Sequence of the first protein:
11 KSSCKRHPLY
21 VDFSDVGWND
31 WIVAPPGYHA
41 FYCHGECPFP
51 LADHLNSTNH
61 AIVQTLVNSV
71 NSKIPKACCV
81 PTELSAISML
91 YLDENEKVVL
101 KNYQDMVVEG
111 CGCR

Contacts between the two chains:
Residue S88 in the first protein is in contact with residue W60 in the second protein (closest heavy-atom distance 3.4 Å).
Residue V33 in the first protein interacts with residue V81 in the second protein (closest heavy-atom distance 3.4 Å).
Residue G37 in the first protein is in contact with residue N65 in the second protein (closest heavy-atom distance 4.5 Å).
Residue L90 in the first protein interacts with residue S44 in the second protein (closest heavy-atom distance 3.6 Å).
Residue V33 in the first protein contacts residue F83 in the second protein (closest heavy-atom distance 4.2 Å).
Residue P35 in the first protein contacts residue W60 in the second protein (closest heavy-atom distance 4.3 Å).
Residue G37 in the first protein is in contact with residue F64 in the second protein (closest heavy-atom distance 5.0 Å).
Residue P35 in the first protein interacts with residue N65 in the second protein (closest heavy-atom distance 4.1 Å).
Residue V98 in the first protein contacts residue S44 in the second protein (closest heavy-atom distance 4.6 Å).
Residue L92 in the first protein is in contact with residue R46 in the second protein (closest heavy-atom distance 4.2 Å).
Residue A86 in the first protein is in contact with residue L61 in the second protein (closest heavy-atom distance 3.7 Å).
Residue K97 in the first protein interacts with residue N17 in the second protein (closest heavy-atom distance 3.6 Å).
Residue A34 in the first protein interacts with residue W60 in the second protein (closest heavy-atom distance 3.8 Å).
Residue K97 in the first protein contacts residue E21 in the second protein (closest heavy-atom distance 5.0 Å).
Residue L84 in the first protein interacts with residue E34 in the second protein (closest heavy-atom distance 4.2 Å).
Residue V33 in the first protein interacts with residue Y82 in the second protein (closest heavy-atom distance 4.8 Å).
Residue N102 in the first protein interacts with residue L61 in the second protein (closest heavy-atom distance 3.9 Å).
Residue L90 in the first protein interacts with residue Y42 in the second protein (closest heavy-atom distance 4.2 Å).
Residue D30 in the first protein contacts residue Q80 in the second protein (closest heavy-atom distance 3.6 Å).
Residue L92 in the first protein contacts residue V81 in the second protein (closest heavy-atom distance 4.0 Å).
Residue V98 in the first protein contacts residue V81 in the second protein (closest heavy-atom distance 3.9 Å).
Residue K97 in the first protein is in contact with residue R46 in the second protein (closest heavy-atom distance 4.7 Å).
Residue L90 in the first protein is in contact with residue K56 in the second protein (closest heavy-atom distance 4.5 Å).
Residue P36 in the first protein is in contact with residue N65 in the second protein (closest heavy-atom distance 4.1 Å).
Residue L90 in the first protein interacts with residue F83 in the second protein (closest heavy-atom distance 4.0 Å).
Residue A86 in the first protein interacts with residue E34 in the second protein (closest heavy-atom distance 3.4 Å).
Residue S85 in the first protein contacts residue K37 in the second protein (closest heavy-atom distance 3.8 Å).
Residue L92 in the first protein contacts residue Q80 in the second protein (closest heavy-atom distance 3.8 Å).
Residue A34 in the first protein interacts with residue F83 in the second protein (closest heavy-atom distance 3.6 Å).
Residue S88 in the first protein is in contact with residue L61 in the second protein (closest heavy-atom distance 2.8 Å).
Residue P35 in the first protein is in contact with residue D63 in the second protein (closest heavy-atom distance 3.7 Å).
Residue S88 in the first protein is in contact with residue C59 in the second protein (closest heavy-atom distance 4.8 Å).
Residue L90 in the first protein is in contact with residue V81 in the second protein (closest heavy-atom distance 4.9 Å).
Residue V99 in the first protein contacts residue K56 in the second protein (closest heavy-atom distance 4.7 Å).
Residue E109 in the first protein is in contact with residue K37 in the second protein (closest heavy-atom distance 2.6 Å).
Residue V98 in the first protein is in contact with residue V55 in the second protein (closest heavy-atom distance 3.6 Å).
Residue S85 in the first protein interacts with residue E34 in the second protein (closest heavy-atom distance 3.4 Å).
Residue I87 in the first protein interacts with residue L61 in the second protein (closest heavy-atom distance 3.9 Å).
Residue L100 in the first protein contacts residue W60 in the second protein (closest heavy-atom distance 3.9 Å).
Residue V98 in the first protein is in contact with residue R46 in the second protein (closest heavy-atom distance 3.8 Å).
Residue L90 in the first protein contacts residue W60 in the second protein (closest heavy-atom distance 3.8 Å).
Residue E96 in the first protein is in contact with residue Q80 in the second protein (closest heavy-atom distance 3.1 Å).
Residue V98 in the first protein interacts with residue K56 in the second protein (closest heavy-atom distance 3.4 Å).
Residue M89 in the first protein is in contact with residue W60 in the second protein (closest heavy-atom distance 3.9 Å).
Residue Y20 in the first protein interacts with residue F64 in the second protein (closest heavy-atom distance 4.2 Å).
Residue E96 in the first protein contacts residue R46 in the second protein (closest heavy-atom distance 3.0 Å).
Residue H39 in the first protein is in contact with residue F64 in the second protein (closest heavy-atom distance 3.8 Å).
Residue L100 in the first protein contacts residue C59 in the second protein (closest heavy-atom distance 4.6 Å).
Residue L100 in the first protein contacts residue K56 in the second protein (closest heavy-atom distance 4.4 Å).
Residue L100 in the first protein contacts residue Y42 in the second protein (closest heavy-atom distance 3.4 Å).

These two protein chains interact to form a complex.

Sequence of the second protein:
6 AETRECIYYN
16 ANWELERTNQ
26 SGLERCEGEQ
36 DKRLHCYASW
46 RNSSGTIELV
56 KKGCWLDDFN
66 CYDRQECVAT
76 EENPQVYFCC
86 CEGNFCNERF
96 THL